Sequence of protein 1:
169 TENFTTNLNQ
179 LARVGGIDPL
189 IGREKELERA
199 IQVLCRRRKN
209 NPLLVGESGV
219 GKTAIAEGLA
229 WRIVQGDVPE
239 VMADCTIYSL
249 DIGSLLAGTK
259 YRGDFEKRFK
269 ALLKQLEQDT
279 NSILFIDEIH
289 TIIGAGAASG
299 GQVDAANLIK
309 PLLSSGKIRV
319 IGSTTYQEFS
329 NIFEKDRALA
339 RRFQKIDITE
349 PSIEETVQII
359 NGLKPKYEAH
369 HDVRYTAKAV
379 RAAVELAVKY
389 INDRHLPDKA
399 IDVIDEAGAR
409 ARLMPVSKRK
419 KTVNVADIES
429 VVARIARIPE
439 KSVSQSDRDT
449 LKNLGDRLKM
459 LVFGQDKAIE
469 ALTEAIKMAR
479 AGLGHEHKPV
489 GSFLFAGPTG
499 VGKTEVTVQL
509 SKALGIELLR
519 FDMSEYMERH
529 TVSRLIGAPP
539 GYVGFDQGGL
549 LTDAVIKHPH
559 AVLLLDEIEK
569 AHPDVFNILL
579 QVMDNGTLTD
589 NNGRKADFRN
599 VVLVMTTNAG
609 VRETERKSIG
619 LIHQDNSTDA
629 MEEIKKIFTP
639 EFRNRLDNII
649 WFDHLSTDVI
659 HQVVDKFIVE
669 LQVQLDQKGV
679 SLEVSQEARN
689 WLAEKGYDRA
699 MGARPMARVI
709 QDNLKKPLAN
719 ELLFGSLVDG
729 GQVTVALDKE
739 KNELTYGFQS

These two protein chains interact to form a complex.

Sequence of protein 2:
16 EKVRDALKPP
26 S

Interface contacts:
Residue A293 in protein 1 interacts with residue K17 in protein 2 (closest heavy-atom distance 2.6 Å).
Residue S297 in protein 1 contacts residue R19 in protein 2 (closest heavy-atom distance 4.2 Å).
Residue K258 in protein 1 interacts with residue V18 in protein 2 (closest heavy-atom distance 4.3 Å).
Residue G292 in protein 1 contacts residue K17 in protein 2 (closest heavy-atom distance 3.6 Å).
Residue A296 in protein 1 is in contact with residue V18 in protein 2 (closest heavy-atom distance 4.3 Å).
Residue V301 in protein 1 is in contact with residue R19 in protein 2 (closest heavy-atom distance 4.0 Å).
Residue S297 in protein 1 is in contact with residue V18 in protein 2 (closest heavy-atom distance 3.6 Å).
Residue S297 in protein 1 is in contact with residue K17 in protein 2 (closest heavy-atom distance 2.9 Å).
Residue L254 in protein 1 interacts with residue K17 in protein 2 (closest heavy-atom distance 4.8 Å).
Residue G294 in protein 1 is in contact with residue K17 in protein 2 (closest heavy-atom distance 4.4 Å).
Residue R260 in protein 1 contacts residue R19 in protein 2 (closest heavy-atom distance 4.2 Å).
Residue Y259 in protein 1 interacts with residue D20 in protein 2 (closest heavy-atom distance 3.4 Å).
Residue R260 in protein 1 contacts residue D20 in protein 2 (closest heavy-atom distance 3.1 Å).
Residue K258 in protein 1 interacts with residue D20 in protein 2 (closest heavy-atom distance 3.1 Å).
Residue K258 in protein 1 interacts with residue R19 in protein 2 (closest heavy-atom distance 3.8 Å).
Residue Y259 in protein 1 interacts with residue L22 in protein 2 (closest heavy-atom distance 3.8 Å).
Residue G261 in protein 1 is in contact with residue R19 in protein 2 (closest heavy-atom distance 3.7 Å).
Residue A296 in protein 1 interacts with residue K17 in protein 2 (closest heavy-atom distance 3.2 Å).
Residue G294 in protein 1 interacts with residue R19 in protein 2 (closest heavy-atom distance 3.4 Å).
Residue A295 in protein 1 interacts with residue K17 in protein 2 (closest heavy-atom distance 2.9 Å).
Residue A296 in protein 1 is in contact with residue R19 in protein 2 (closest heavy-atom distance 3.6 Å).
Residue E264 in protein 1 interacts with residue R19 in protein 2 (closest heavy-atom distance 3.0 Å).
Residue R260 in protein 1 is in contact with residue A21 in protein 2 (closest heavy-atom distance 3.7 Å).